Contacts between the two chains:
Residue V79 in the first protein interacts with residue H6 in the second protein (closest heavy-atom distance 4.1 Å).
Residue E245 in the first protein interacts with residue L5 in the second protein (closest heavy-atom distance 4.3 Å).
Residue K65 in the first protein is in contact with residue D11 in the second protein (closest heavy-atom distance 4.6 Å).
Residue L82 in the first protein contacts residue L9 in the second protein (closest heavy-atom distance 4.2 Å).
Residue V79 in the first protein is in contact with residue L9 in the second protein (closest heavy-atom distance 3.9 Å).
Residue V58 in the first protein interacts with residue L8 in the second protein (closest heavy-atom distance 3.9 Å).
Residue Q78 in the first protein is in contact with residue L9 in the second protein (closest heavy-atom distance 3.6 Å).
Residue L75 in the first protein contacts residue H6 in the second protein (closest heavy-atom distance 3.5 Å).
Residue I61 in the first protein interacts with residue L8 in the second protein (closest heavy-atom distance 3.7 Å).
Residue K65 in the first protein is in contact with residue L9 in the second protein (closest heavy-atom distance 4.3 Å).
Residue I61 in the first protein is in contact with residue L9 in the second protein (closest heavy-atom distance 3.8 Å).
Residue L82 in the first protein interacts with residue L5 in the second protein (closest heavy-atom distance 4.4 Å).
Residue E245 in the first protein contacts residue I4 in the second protein (closest heavy-atom distance 3.4 Å).
Residue V79 in the first protein interacts with residue L5 in the second protein (closest heavy-atom distance 3.7 Å).
Residue I61 in the first protein contacts residue L5 in the second protein (closest heavy-atom distance 3.7 Å).
Residue N62 in the first protein interacts with residue L8 in the second protein (closest heavy-atom distance 4.1 Å).
Residue L75 in the first protein interacts with residue L9 in the second protein (closest heavy-atom distance 3.8 Å).
Residue K65 in the first protein contacts residue L8 in the second protein (closest heavy-atom distance 2.8 Å).
Residue L242 in the first protein contacts residue I4 in the second protein (closest heavy-atom distance 3.6 Å).
Residue L75 in the first protein interacts with residue Q10 in the second protein (closest heavy-atom distance 4.1 Å).
Residue F70 in the first protein contacts residue L9 in the second protein (closest heavy-atom distance 4.4 Å).
Residue M246 in the first protein is in contact with residue L5 in the second protein (closest heavy-atom distance 3.7 Å).
Residue I61 in the first protein interacts with residue R7 in the second protein (closest heavy-atom distance 5.0 Å).
Residue D241 in the first protein is in contact with residue I4 in the second protein (closest heavy-atom distance 3.9 Å).
Residue E245 in the first protein is in contact with residue K3 in the second protein (closest heavy-atom distance 3.3 Å).
Residue L242 in the first protein interacts with residue L5 in the second protein (closest heavy-atom distance 4.4 Å).
Residue E83 in the first protein contacts residue L5 in the second protein (closest heavy-atom distance 3.9 Å).

Sequence of the first protein:
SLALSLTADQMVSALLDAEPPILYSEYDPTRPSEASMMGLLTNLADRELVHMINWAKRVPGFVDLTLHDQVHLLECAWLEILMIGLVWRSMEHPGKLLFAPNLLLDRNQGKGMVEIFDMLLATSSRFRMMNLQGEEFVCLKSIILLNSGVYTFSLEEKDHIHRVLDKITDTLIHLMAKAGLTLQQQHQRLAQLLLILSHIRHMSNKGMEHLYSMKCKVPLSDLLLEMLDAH

The following describes two proteins that form a bound complex.

Sequence of the second protein:
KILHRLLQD